Sequence of chain A:
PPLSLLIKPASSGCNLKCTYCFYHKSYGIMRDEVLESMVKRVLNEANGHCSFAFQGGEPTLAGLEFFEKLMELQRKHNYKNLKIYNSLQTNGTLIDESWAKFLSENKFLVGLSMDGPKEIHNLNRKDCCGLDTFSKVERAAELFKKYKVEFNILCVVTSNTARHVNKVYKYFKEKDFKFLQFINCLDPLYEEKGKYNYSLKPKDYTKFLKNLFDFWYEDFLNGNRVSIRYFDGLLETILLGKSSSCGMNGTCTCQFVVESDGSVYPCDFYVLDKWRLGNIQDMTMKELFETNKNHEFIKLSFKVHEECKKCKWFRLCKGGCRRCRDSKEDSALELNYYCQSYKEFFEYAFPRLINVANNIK

The following describes two proteins that form a bound complex.

Contacts between the two chains:
Residue Q98 in chain A is in contact with residue P9 in chain B (closest heavy-atom distance 3.9 Å).
Residue N161 in chain A is in contact with residue R11 in chain B (closest heavy-atom distance 3.0 Å).
Residue R238 in chain A contacts residue V4 in chain B (closest heavy-atom distance 3.0 Å).
Residue R238 in chain A is in contact with residue S6 in chain B (closest heavy-atom distance 3.4 Å).
Residue G120 in chain A is in contact with residue P9 in chain B (closest heavy-atom distance 3.6 Å).
Residue L7 in chain A is in contact with residue I8 in chain B (closest heavy-atom distance 4.2 Å).
Residue Q98 in chain A contacts residue C7 in chain B (closest heavy-atom distance 3.8 Å).
Residue R238 in chain A interacts with residue P5 in chain B (closest heavy-atom distance 3.3 Å).
Residue L118 in chain A interacts with residue R11 in chain B (closest heavy-atom distance 4.1 Å).
Residue R238 in chain A is in contact with residue C7 in chain B (closest heavy-atom distance 4.9 Å).
Residue L163 in chain A interacts with residue P9 in chain B (closest heavy-atom distance 4.6 Å).
Residue S252 in chain A is in contact with residue A3 in chain B (closest heavy-atom distance 4.2 Å).
Residue N161 in chain A is in contact with residue P9 in chain B (closest heavy-atom distance 4.3 Å).
Residue T262 in chain A is in contact with residue A3 in chain B (closest heavy-atom distance 4.0 Å).
Residue C255 in chain A interacts with residue P5 in chain B (closest heavy-atom distance 3.7 Å).
Residue Q264 in chain A is in contact with residue P5 in chain B (closest heavy-atom distance 3.3 Å).
Residue L163 in chain A is in contact with residue I8 in chain B (closest heavy-atom distance 4.7 Å).
Residue S253 in chain A interacts with residue A12 in chain B (closest heavy-atom distance 4.1 Å).
Residue S96 in chain A is in contact with residue P9 in chain B (closest heavy-atom distance 4.0 Å).
Residue R238 in chain A contacts residue S10 in chain B (closest heavy-atom distance 3.9 Å).
Residue F191 in chain A is in contact with residue S6 in chain B (closest heavy-atom distance 4.7 Å).
Residue S254 in chain A interacts with residue A3 in chain B (closest heavy-atom distance 3.9 Å).
Residue E159 in chain A is in contact with residue R11 in chain B (closest heavy-atom distance 3.4 Å).
Residue C255 in chain A interacts with residue V4 in chain B (closest heavy-atom distance 2.6 Å).
Residue I192 in chain A contacts residue C7 in chain B (closest heavy-atom distance 3.9 Å).
Residue F278 in chain A is in contact with residue C7 in chain B (closest heavy-atom distance 4.7 Å).
Residue S254 in chain A is in contact with residue V4 in chain B (closest heavy-atom distance 3.4 Å).
Residue R238 in chain A is in contact with residue I8 in chain B (closest heavy-atom distance 3.0 Å).
Residue L7 in chain A contacts residue P5 in chain B (closest heavy-atom distance 4.2 Å).
Residue A62 in chain A is in contact with residue I8 in chain B (closest heavy-atom distance 3.7 Å).
Residue S5 in chain A interacts with residue V4 in chain B (closest heavy-atom distance 4.2 Å).
Residue Q64 in chain A contacts residue I8 in chain B (closest heavy-atom distance 3.2 Å).
Residue L118 in chain A interacts with residue P9 in chain B (closest heavy-atom distance 3.7 Å).
Residue D277 in chain A is in contact with residue C7 in chain B (closest heavy-atom distance 4.7 Å).
Residue Q190 in chain A interacts with residue C7 in chain B (closest heavy-atom distance 4.7 Å).
Residue D241 in chain A contacts residue A12 in chain B (closest heavy-atom distance 4.6 Å).
Residue Y24 in chain A contacts residue C7 in chain B (closest heavy-atom distance 4.5 Å).
Residue F188 in chain A contacts residue R11 in chain B (closest heavy-atom distance 3.4 Å).
Residue C255 in chain A contacts residue A3 in chain B (closest heavy-atom distance 3.6 Å).
Residue Q190 in chain A contacts residue P9 in chain B (closest heavy-atom distance 3.3 Å).
Residue N161 in chain A contacts residue S10 in chain B (closest heavy-atom distance 3.0 Å).
Residue S253 in chain A contacts residue V4 in chain B (closest heavy-atom distance 3.1 Å).
Residue Q64 in chain A is in contact with residue C7 in chain B (closest heavy-atom distance 3.7 Å).
Residue Q64 in chain A contacts residue P9 in chain B (closest heavy-atom distance 3.5 Å).
Residue N258 in chain A contacts residue A3 in chain B (closest heavy-atom distance 4.0 Å).
Residue Q190 in chain A interacts with residue I8 in chain B (closest heavy-atom distance 3.1 Å).
Residue C255 in chain A contacts residue S6 in chain B (closest heavy-atom distance 4.8 Å).
Residue Q190 in chain A contacts residue S10 in chain B (closest heavy-atom distance 3.0 Å).
Residue I192 in chain A contacts residue S6 in chain B (closest heavy-atom distance 3.6 Å).
Residue F160 in chain A contacts residue R11 in chain B (closest heavy-atom distance 3.0 Å).
Residue S96 in chain A interacts with residue I8 in chain B (closest heavy-atom distance 3.6 Å).
Residue L163 in chain A contacts residue C7 in chain B (closest heavy-atom distance 3.6 Å).
Residue L7 in chain A interacts with residue V4 in chain B (closest heavy-atom distance 4.9 Å).
Residue L97 in chain A is in contact with residue P9 in chain B (closest heavy-atom distance 4.1 Å).
Residue L118 in chain A interacts with residue S10 in chain B (closest heavy-atom distance 3.8 Å).
Residue Q190 in chain A contacts residue S6 in chain B (closest heavy-atom distance 2.9 Å).
Residue E245 in chain A contacts residue A12 in chain B (closest heavy-atom distance 3.7 Å).
Residue S253 in chain A interacts with residue A3 in chain B (closest heavy-atom distance 3.2 Å).
Residue L163 in chain A interacts with residue S6 in chain B (closest heavy-atom distance 3.9 Å).
Residue V119 in chain A is in contact with residue P9 in chain B (closest heavy-atom distance 3.9 Å).

Sequence of chain B:
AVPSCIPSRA